Interface contacts:
Residue A110 in chain B contacts residue K86 in chain A (closest heavy-atom distance 4.5 Å).
Residue V153 in chain B is in contact with residue E87 in chain A (closest heavy-atom distance 4.1 Å).
Residue C129 in chain B interacts with residue K86 in chain A (closest heavy-atom distance 3.6 Å).
Residue C129 in chain B is in contact with residue G89 in chain A (closest heavy-atom distance 4.5 Å).
Residue C129 in chain B contacts residue E87 in chain A (closest heavy-atom distance 3.8 Å).

Sequence of chain B:
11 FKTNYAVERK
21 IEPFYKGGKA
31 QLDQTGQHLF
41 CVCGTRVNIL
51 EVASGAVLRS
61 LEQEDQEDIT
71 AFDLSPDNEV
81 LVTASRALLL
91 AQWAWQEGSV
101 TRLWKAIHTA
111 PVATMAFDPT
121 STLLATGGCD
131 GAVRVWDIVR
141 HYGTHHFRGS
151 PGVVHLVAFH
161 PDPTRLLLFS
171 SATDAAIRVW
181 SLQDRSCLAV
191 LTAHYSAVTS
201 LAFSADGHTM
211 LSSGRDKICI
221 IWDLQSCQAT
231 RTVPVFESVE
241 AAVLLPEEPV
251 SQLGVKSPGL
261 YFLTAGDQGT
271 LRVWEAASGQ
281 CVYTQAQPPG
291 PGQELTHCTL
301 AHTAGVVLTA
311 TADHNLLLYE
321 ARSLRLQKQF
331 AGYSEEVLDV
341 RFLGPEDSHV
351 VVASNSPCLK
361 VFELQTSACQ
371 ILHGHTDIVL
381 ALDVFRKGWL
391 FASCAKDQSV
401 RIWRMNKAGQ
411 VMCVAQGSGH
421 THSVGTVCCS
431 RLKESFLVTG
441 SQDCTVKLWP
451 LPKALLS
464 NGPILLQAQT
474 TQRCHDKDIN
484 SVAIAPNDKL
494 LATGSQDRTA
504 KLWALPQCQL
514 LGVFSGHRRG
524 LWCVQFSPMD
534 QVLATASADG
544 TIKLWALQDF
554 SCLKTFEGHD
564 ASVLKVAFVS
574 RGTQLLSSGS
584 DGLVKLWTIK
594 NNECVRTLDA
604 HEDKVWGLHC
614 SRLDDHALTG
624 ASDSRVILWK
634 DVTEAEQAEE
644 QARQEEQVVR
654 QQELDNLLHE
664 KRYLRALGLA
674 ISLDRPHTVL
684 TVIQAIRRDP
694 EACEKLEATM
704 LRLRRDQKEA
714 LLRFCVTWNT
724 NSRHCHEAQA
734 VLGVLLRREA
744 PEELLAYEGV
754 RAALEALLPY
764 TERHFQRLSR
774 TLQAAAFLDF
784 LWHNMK

Sequence of chain A:
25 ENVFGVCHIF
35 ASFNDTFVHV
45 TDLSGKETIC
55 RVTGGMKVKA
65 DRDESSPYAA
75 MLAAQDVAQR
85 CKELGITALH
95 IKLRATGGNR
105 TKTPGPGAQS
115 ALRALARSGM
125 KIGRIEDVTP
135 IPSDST

These two protein chains interact to form a complex.